Sequence of protein 2:
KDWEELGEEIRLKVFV

Sequence of protein 1:
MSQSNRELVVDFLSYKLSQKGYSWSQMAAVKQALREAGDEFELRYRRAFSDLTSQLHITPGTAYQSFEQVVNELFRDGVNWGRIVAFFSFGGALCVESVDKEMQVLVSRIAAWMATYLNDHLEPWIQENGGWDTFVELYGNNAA

This data describes a binding interaction between two proteins.

Contacts between the two chains:
Residue R76 in protein 1 interacts with residue E9 in protein 2 (closest heavy-atom distance 3.5 Å).
Residue F41 in protein 1 interacts with residue I15 in protein 2 (closest heavy-atom distance 3.9 Å).
Residue N80 in protein 1 interacts with residue I15 in protein 2 (closest heavy-atom distance 5.0 Å).
Residue E73 in protein 1 interacts with residue W8 in protein 2 (closest heavy-atom distance 3.5 Å).
Residue E40 in protein 1 contacts residue K18 in protein 2 (closest heavy-atom distance 2.9 Å).
Residue V70 in protein 1 is in contact with residue W8 in protein 2 (closest heavy-atom distance 3.5 Å).
Residue E137 in protein 1 contacts residue F20 in protein 2 (closest heavy-atom distance 3.8 Å).
Residue Y139 in protein 1 contacts residue K18 in protein 2 (closest heavy-atom distance 3.4 Å).
Residue F41 in protein 1 contacts residue L11 in protein 2 (closest heavy-atom distance 4.0 Å).
Residue W81 in protein 1 interacts with residue L17 in protein 2 (closest heavy-atom distance 4.9 Å).
Residue L52 in protein 1 is in contact with residue D7 in protein 2 (closest heavy-atom distance 3.6 Å).
Residue E40 in protein 1 interacts with residue R16 in protein 2 (closest heavy-atom distance 4.7 Å).
Residue L138 in protein 1 interacts with residue K18 in protein 2 (closest heavy-atom distance 4.6 Å).
Residue Y45 in protein 1 contacts residue R16 in protein 2 (closest heavy-atom distance 2.7 Å).
Residue A48 in protein 1 contacts residue L11 in protein 2 (closest heavy-atom distance 4.2 Å).
Residue F49 in protein 1 contacts residue L11 in protein 2 (closest heavy-atom distance 4.4 Å).
Residue R83 in protein 1 interacts with residue E13 in protein 2 (closest heavy-atom distance 3.4 Å).
Residue R44 in protein 1 is in contact with residue R16 in protein 2 (closest heavy-atom distance 4.0 Å).
Residue F41 in protein 1 is in contact with residue L17 in protein 2 (closest heavy-atom distance 4.7 Å).
Residue T53 in protein 1 interacts with residue W8 in protein 2 (closest heavy-atom distance 4.3 Å).
Residue L74 in protein 1 interacts with residue E9 in protein 2 (closest heavy-atom distance 4.3 Å).
Residue E73 in protein 1 contacts residue D7 in protein 2 (closest heavy-atom distance 4.0 Å).
Residue L74 in protein 1 interacts with residue L11 in protein 2 (closest heavy-atom distance 4.6 Å).
Residue A86 in protein 1 contacts residue L11 in protein 2 (closest heavy-atom distance 4.2 Å).
Residue F49 in protein 1 interacts with residue W8 in protein 2 (closest heavy-atom distance 3.6 Å).
Residue L52 in protein 1 is in contact with residue L11 in protein 2 (closest heavy-atom distance 4.0 Å).
Residue N80 in protein 1 interacts with residue G12 in protein 2 (closest heavy-atom distance 3.6 Å).
Residue A48 in protein 1 interacts with residue E14 in protein 2 (closest heavy-atom distance 4.1 Å).
Residue G82 in protein 1 interacts with residue L17 in protein 2 (closest heavy-atom distance 4.6 Å).
Residue Y45 in protein 1 contacts residue E14 in protein 2 (closest heavy-atom distance 3.6 Å).
Residue D77 in protein 1 is in contact with residue E9 in protein 2 (closest heavy-atom distance 4.1 Å).
Residue V85 in protein 1 is in contact with residue L17 in protein 2 (closest heavy-atom distance 3.9 Å).
Residue L138 in protein 1 interacts with residue F20 in protein 2 (closest heavy-atom distance 3.0 Å).
Residue L74 in protein 1 contacts residue W8 in protein 2 (closest heavy-atom distance 3.8 Å).
Residue L138 in protein 1 contacts residue V19 in protein 2 (closest heavy-atom distance 3.7 Å).
Residue Y139 in protein 1 interacts with residue L17 in protein 2 (closest heavy-atom distance 3.6 Å).
Residue A37 in protein 1 is in contact with residue L17 in protein 2 (closest heavy-atom distance 4.2 Å).
Residue Y45 in protein 1 is in contact with residue I15 in protein 2 (closest heavy-atom distance 3.5 Å).
Residue E73 in protein 1 interacts with residue E9 in protein 2 (closest heavy-atom distance 3.4 Å).
Residue Y45 in protein 1 contacts residue L11 in protein 2 (closest heavy-atom distance 5.0 Å).
Residue A86 in protein 1 is in contact with residue I15 in protein 2 (closest heavy-atom distance 3.7 Å).
Residue R83 in protein 1 interacts with residue G12 in protein 2 (closest heavy-atom distance 3.2 Å).
Residue F90 in protein 1 interacts with residue W8 in protein 2 (closest heavy-atom distance 3.9 Å).
Residue R83 in protein 1 interacts with residue I15 in protein 2 (closest heavy-atom distance 4.4 Å).
Residue L52 in protein 1 interacts with residue W8 in protein 2 (closest heavy-atom distance 3.4 Å).
Residue L74 in protein 1 interacts with residue I15 in protein 2 (closest heavy-atom distance 4.9 Å).
Residue E73 in protein 1 is in contact with residue K6 in protein 2 (closest heavy-atom distance 2.9 Å).
Residue D77 in protein 1 interacts with residue E13 in protein 2 (closest heavy-atom distance 3.4 Å).
Residue R83 in protein 1 interacts with residue E9 in protein 2 (closest heavy-atom distance 4.2 Å).
Residue R44 in protein 1 is in contact with residue K18 in protein 2 (closest heavy-atom distance 3.8 Å).
Residue E40 in protein 1 interacts with residue L17 in protein 2 (closest heavy-atom distance 3.8 Å).
Residue Y139 in protein 1 is in contact with residue V19 in protein 2 (closest heavy-atom distance 3.8 Å).
Residue G82 in protein 1 interacts with residue I15 in protein 2 (closest heavy-atom distance 3.5 Å).
Residue L74 in protein 1 interacts with residue G12 in protein 2 (closest heavy-atom distance 4.0 Å).